Sequence of protein 1:
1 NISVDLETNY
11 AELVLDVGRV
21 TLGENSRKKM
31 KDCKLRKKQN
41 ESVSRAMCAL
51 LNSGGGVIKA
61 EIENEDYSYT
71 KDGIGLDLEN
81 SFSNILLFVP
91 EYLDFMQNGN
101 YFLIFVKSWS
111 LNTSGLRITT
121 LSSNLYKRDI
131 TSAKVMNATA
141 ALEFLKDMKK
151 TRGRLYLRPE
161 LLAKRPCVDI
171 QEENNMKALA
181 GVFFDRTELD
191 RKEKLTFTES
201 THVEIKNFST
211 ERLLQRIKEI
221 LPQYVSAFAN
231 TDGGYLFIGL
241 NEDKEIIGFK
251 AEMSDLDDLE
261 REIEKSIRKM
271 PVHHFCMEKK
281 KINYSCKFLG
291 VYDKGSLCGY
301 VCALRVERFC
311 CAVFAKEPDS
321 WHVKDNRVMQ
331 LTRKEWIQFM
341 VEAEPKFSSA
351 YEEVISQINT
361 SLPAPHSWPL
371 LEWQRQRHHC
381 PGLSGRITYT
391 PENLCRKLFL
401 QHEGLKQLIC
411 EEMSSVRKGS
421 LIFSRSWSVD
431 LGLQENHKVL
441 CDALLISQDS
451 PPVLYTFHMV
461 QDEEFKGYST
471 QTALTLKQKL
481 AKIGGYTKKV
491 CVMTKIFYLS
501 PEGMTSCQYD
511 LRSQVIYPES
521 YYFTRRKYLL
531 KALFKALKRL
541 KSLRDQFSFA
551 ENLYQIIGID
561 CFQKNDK

Sequence of protein 2:
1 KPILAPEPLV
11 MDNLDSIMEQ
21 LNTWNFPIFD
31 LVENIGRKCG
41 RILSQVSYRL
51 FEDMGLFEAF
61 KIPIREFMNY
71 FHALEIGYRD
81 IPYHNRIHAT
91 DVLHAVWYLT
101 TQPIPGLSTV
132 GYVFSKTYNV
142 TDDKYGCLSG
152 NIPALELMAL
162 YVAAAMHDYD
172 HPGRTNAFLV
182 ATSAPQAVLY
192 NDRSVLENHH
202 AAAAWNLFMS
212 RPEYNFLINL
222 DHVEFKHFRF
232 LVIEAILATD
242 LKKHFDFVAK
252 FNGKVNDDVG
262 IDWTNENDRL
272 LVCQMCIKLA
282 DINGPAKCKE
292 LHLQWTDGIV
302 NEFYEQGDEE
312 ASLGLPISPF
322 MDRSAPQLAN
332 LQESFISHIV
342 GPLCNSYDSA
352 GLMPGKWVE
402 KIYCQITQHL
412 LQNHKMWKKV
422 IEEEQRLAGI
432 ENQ

These two protein chains interact to form a complex.

Residue-level contacts at the interface:
Residue R377 in protein 1 contacts residue E334 in protein 2 (closest heavy-atom distance 3.9 Å).
Residue Y554 in protein 1 is in contact with residue F246 in protein 2 (closest heavy-atom distance 3.4 Å).
Residue W368 in protein 1 contacts residue G342 in protein 2 (closest heavy-atom distance 3.7 Å).
Residue L553 in protein 1 is in contact with residue I340 in protein 2 (closest heavy-atom distance 3.9 Å).
Residue L553 in protein 1 is in contact with residue S335 in protein 2 (closest heavy-atom distance 4.1 Å).
Residue V354 in protein 1 interacts with residue F246 in protein 2 (closest heavy-atom distance 3.4 Å).
Residue R375 in protein 1 contacts residue Q426 in protein 2 (closest heavy-atom distance 3.0 Å).
Residue F549 in protein 1 is in contact with residue H339 in protein 2 (closest heavy-atom distance 4.0 Å).
Residue R377 in protein 1 is in contact with residue I422 in protein 2 (closest heavy-atom distance 4.0 Å).
Residue I556 in protein 1 contacts residue P320 in protein 2 (closest heavy-atom distance 3.0 Å).
Residue W373 in protein 1 interacts with residue E334 in protein 2 (closest heavy-atom distance 3.2 Å).
Residue S367 in protein 1 contacts residue N346 in protein 2 (closest heavy-atom distance 3.0 Å).
Residue A350 in protein 1 is in contact with residue D247 in protein 2 (closest heavy-atom distance 3.6 Å).
Residue Y351 in protein 1 is in contact with residue F246 in protein 2 (closest heavy-atom distance 3.9 Å).
Residue R377 in protein 1 is in contact with residue Q426 in protein 2 (closest heavy-atom distance 3.0 Å).
Residue W373 in protein 1 interacts with residue H339 in protein 2 (closest heavy-atom distance 4.0 Å).
Residue L553 in protein 1 interacts with residue H339 in protein 2 (closest heavy-atom distance 4.4 Å).
Residue I559 in protein 1 interacts with residue K243 in protein 2 (closest heavy-atom distance 4.1 Å).
Residue H378 in protein 1 interacts with residue R427 in protein 2 (closest heavy-atom distance 3.4 Å).
Residue I556 in protein 1 interacts with residue F304 in protein 2 (closest heavy-atom distance 4.3 Å).
Residue S367 in protein 1 is in contact with residue L412 in protein 2 (closest heavy-atom distance 4.3 Å).
Residue L553 in protein 1 interacts with residue L332 in protein 2 (closest heavy-atom distance 3.5 Å).
Residue I557 in protein 1 interacts with residue K243 in protein 2 (closest heavy-atom distance 4.3 Å).
Residue W373 in protein 1 interacts with residue S335 in protein 2 (closest heavy-atom distance 4.0 Å).
Residue N552 in protein 1 is in contact with residue F321 in protein 2 (closest heavy-atom distance 3.4 Å).
Residue I358 in protein 1 is in contact with residue P343 in protein 2 (closest heavy-atom distance 4.2 Å).
Residue V354 in protein 1 is in contact with residue V249 in protein 2 (closest heavy-atom distance 3.7 Å).
Residue W368 in protein 1 is in contact with residue L412 in protein 2 (closest heavy-atom distance 3.7 Å).
Residue I559 in protein 1 is in contact with residue F246 in protein 2 (closest heavy-atom distance 3.8 Å).
Residue A350 in protein 1 is in contact with residue A250 in protein 2 (closest heavy-atom distance 4.2 Å).
Residue W368 in protein 1 interacts with residue T408 in protein 2 (closest heavy-atom distance 4.0 Å).
Residue T360 in protein 1 is in contact with residue N257 in protein 2 (closest heavy-atom distance 4.1 Å).
Residue H366 in protein 1 is in contact with residue N346 in protein 2 (closest heavy-atom distance 3.2 Å).
Residue L553 in protein 1 is in contact with residue F321 in protein 2 (closest heavy-atom distance 3.9 Å).
Residue P381 in protein 1 contacts residue R427 in protein 2 (closest heavy-atom distance 3.9 Å).
Residue I557 in protein 1 contacts residue L242 in protein 2 (closest heavy-atom distance 3.3 Å).
Residue Q555 in protein 1 is in contact with residue A178 in protein 2 (closest heavy-atom distance 4.3 Å).
Residue R377 in protein 1 contacts residue K419 in protein 2 (closest heavy-atom distance 3.5 Å).
Residue I556 in protein 1 contacts residue A178 in protein 2 (closest heavy-atom distance 4.1 Å).
Residue G558 in protein 1 interacts with residue K243 in protein 2 (closest heavy-atom distance 3.6 Å).
Residue W368 in protein 1 contacts residue I337 in protein 2 (closest heavy-atom distance 4.2 Å).
Residue W368 in protein 1 interacts with residue H415 in protein 2 (closest heavy-atom distance 3.3 Å).
Residue Q357 in protein 1 interacts with residue N253 in protein 2 (closest heavy-atom distance 3.9 Å).
Residue Y554 in protein 1 interacts with residue H339 in protein 2 (closest heavy-atom distance 4.0 Å).
Residue N552 in protein 1 contacts residue P320 in protein 2 (closest heavy-atom distance 3.7 Å).
Residue A550 in protein 1 is in contact with residue H339 in protein 2 (closest heavy-atom distance 4.2 Å).
Residue I556 in protein 1 contacts residue F321 in protein 2 (closest heavy-atom distance 3.5 Å).
Residue I559 in protein 1 interacts with residue L242 in protein 2 (closest heavy-atom distance 3.7 Å).
Residue Q555 in protein 1 is in contact with residue P320 in protein 2 (closest heavy-atom distance 4.1 Å).
Residue H378 in protein 1 interacts with residue Q426 in protein 2 (closest heavy-atom distance 4.2 Å).
Residue W368 in protein 1 is in contact with residue L411 in protein 2 (closest heavy-atom distance 3.3 Å).
Residue Q357 in protein 1 contacts residue N257 in protein 2 (closest heavy-atom distance 3.0 Å).
Residue W368 in protein 1 interacts with residue S338 in protein 2 (closest heavy-atom distance 4.2 Å).
Residue Q376 in protein 1 is in contact with residue Q426 in protein 2 (closest heavy-atom distance 2.7 Å).
Residue L553 in protein 1 is in contact with residue F336 in protein 2 (closest heavy-atom distance 4.0 Å).
Residue E353 in protein 1 interacts with residue A250 in protein 2 (closest heavy-atom distance 4.2 Å).
Residue L370 in protein 1 contacts residue H339 in protein 2 (closest heavy-atom distance 4.1 Å).
Residue W368 in protein 1 interacts with residue N346 in protein 2 (closest heavy-atom distance 3.5 Å).
Residue I557 in protein 1 interacts with residue I340 in protein 2 (closest heavy-atom distance 4.0 Å).
Residue W373 in protein 1 contacts residue S338 in protein 2 (closest heavy-atom distance 3.4 Å).